Sequence of protein 1:
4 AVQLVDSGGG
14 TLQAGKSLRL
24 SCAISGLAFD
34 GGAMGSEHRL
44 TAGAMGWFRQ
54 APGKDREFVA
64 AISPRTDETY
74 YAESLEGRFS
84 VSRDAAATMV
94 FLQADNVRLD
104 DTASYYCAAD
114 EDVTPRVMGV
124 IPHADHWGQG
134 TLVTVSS

This data describes a binding interaction between two proteins.

Contacts between the two chains:
Residue N103 in protein 2 contacts residue I124 in protein 1 (closest heavy-atom distance 3.7 Å).
Residue K90 in protein 2 is in contact with residue V116 in protein 1 (closest heavy-atom distance 4.4 Å).
Residue M94 in protein 2 interacts with residue H126 in protein 1 (closest heavy-atom distance 4.5 Å).
Residue F107 in protein 2 is in contact with residue R119 in protein 1 (closest heavy-atom distance 4.0 Å).
Residue I98 in protein 2 interacts with residue H126 in protein 1 (closest heavy-atom distance 3.5 Å).
Residue L72 in protein 2 contacts residue M37 in protein 1 (closest heavy-atom distance 4.3 Å).
Residue K90 in protein 2 interacts with residue D128 in protein 1 (closest heavy-atom distance 2.4 Å).
Residue I98 in protein 2 is in contact with residue V120 in protein 1 (closest heavy-atom distance 4.7 Å).
Residue K90 in protein 2 contacts residue E114 in protein 1 (closest heavy-atom distance 4.7 Å).
Residue K90 in protein 2 interacts with residue H126 in protein 1 (closest heavy-atom distance 3.5 Å).
Residue K106 in protein 2 interacts with residue P125 in protein 1 (closest heavy-atom distance 4.8 Å).
Residue N103 in protein 2 is in contact with residue V123 in protein 1 (closest heavy-atom distance 5.0 Å).
Residue I98 in protein 2 interacts with residue I124 in protein 1 (closest heavy-atom distance 4.4 Å).
Residue K106 in protein 2 is in contact with residue I124 in protein 1 (closest heavy-atom distance 2.7 Å).
Residue K90 in protein 2 is in contact with residue D115 in protein 1 (closest heavy-atom distance 2.8 Å).
Residue M94 in protein 2 contacts residue V116 in protein 1 (closest heavy-atom distance 4.4 Å).
Residue K90 in protein 2 is in contact with residue D113 in protein 1 (closest heavy-atom distance 3.0 Å).
Residue M94 in protein 2 is in contact with residue D115 in protein 1 (closest heavy-atom distance 5.0 Å).
Residue F107 in protein 2 interacts with residue V123 in protein 1 (closest heavy-atom distance 3.5 Å).
Residue F107 in protein 2 is in contact with residue V120 in protein 1 (closest heavy-atom distance 3.8 Å).
Residue I98 in protein 2 is in contact with residue V116 in protein 1 (closest heavy-atom distance 4.7 Å).
Residue F107 in protein 2 interacts with residue I124 in protein 1 (closest heavy-atom distance 4.1 Å).
Residue K106 in protein 2 contacts residue V123 in protein 1 (closest heavy-atom distance 3.4 Å).
Residue L72 in protein 2 contacts residue A36 in protein 1 (closest heavy-atom distance 4.1 Å).
Residue K93 in protein 2 contacts residue H126 in protein 1 (closest heavy-atom distance 4.1 Å).

Sequence of protein 2:
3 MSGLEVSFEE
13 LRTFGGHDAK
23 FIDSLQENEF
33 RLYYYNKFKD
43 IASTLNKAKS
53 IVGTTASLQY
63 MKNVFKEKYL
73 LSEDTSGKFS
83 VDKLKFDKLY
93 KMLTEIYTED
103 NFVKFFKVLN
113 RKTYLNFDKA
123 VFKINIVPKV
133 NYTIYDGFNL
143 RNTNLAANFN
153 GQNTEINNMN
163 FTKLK